Residue-level contacts at the interface:
Residue H31 in the first protein is in contact with residue V6 in the second protein (closest heavy-atom distance 3.6 Å).
Residue H31 in the first protein is in contact with residue E7 in the second protein (closest heavy-atom distance 3.9 Å).
Residue Y101 in the first protein interacts with residue N3 in the second protein (closest heavy-atom distance 2.6 Å).
Residue G96 in the first protein interacts with residue N3 in the second protein (closest heavy-atom distance 2.9 Å).
Residue S97 in the first protein interacts with residue N3 in the second protein (closest heavy-atom distance 3.2 Å).
Residue G96 in the first protein interacts with residue V6 in the second protein (closest heavy-atom distance 4.7 Å).
Residue N33 in the first protein interacts with residue V6 in the second protein (closest heavy-atom distance 3.6 Å).
Residue V99 in the first protein contacts residue L4 in the second protein (closest heavy-atom distance 5.0 Å).
Residue H31 in the first protein is in contact with residue N3 in the second protein (closest heavy-atom distance 4.6 Å).
Residue Y37 in the first protein interacts with residue V6 in the second protein (closest heavy-atom distance 3.7 Å).
Residue H98 in the first protein interacts with residue N3 in the second protein (closest heavy-atom distance 4.2 Å).
Residue V99 in the first protein interacts with residue A1 in the second protein (closest heavy-atom distance 3.7 Å).
Residue V99 in the first protein is in contact with residue N3 in the second protein (closest heavy-atom distance 3.5 Å).
Residue Y101 in the first protein is in contact with residue I5 in the second protein (closest heavy-atom distance 3.6 Å).
Residue Y101 in the first protein is in contact with residue L4 in the second protein (closest heavy-atom distance 4.1 Å).
Residue V99 in the first protein contacts residue C2 in the second protein (closest heavy-atom distance 3.6 Å).

This data describes a binding interaction between two proteins.

Sequence of the second protein:
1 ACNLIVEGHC

Sequence of the first protein:
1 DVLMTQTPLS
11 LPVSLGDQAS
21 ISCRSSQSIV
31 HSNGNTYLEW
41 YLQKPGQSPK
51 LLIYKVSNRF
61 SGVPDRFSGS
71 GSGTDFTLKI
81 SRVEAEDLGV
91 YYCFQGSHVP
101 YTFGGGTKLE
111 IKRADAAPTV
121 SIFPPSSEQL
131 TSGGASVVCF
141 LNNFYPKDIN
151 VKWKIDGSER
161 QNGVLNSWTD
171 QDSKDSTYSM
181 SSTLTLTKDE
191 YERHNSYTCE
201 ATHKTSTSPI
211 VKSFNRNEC